Interface contacts:
Residue P244 in the second protein contacts residue G25 in the first protein (closest heavy-atom distance 4.3 Å).
Residue V226 in the second protein interacts with residue W24 in the first protein (closest heavy-atom distance 4.3 Å).
Residue G243 in the second protein is in contact with residue G25 in the first protein (closest heavy-atom distance 3.6 Å).
Residue K107 in the second protein contacts residue Y78 in the first protein (closest heavy-atom distance 4.8 Å).
Residue A238 in the second protein is in contact with residue Q23 in the first protein (closest heavy-atom distance 4.4 Å).
Residue D245 in the second protein contacts residue P31 in the first protein (closest heavy-atom distance 3.7 Å).
Residue H225 in the second protein contacts residue A28 in the first protein (closest heavy-atom distance 4.5 Å).
Residue F189 in the second protein interacts with residue W24 in the first protein (closest heavy-atom distance 4.8 Å).
Residue Q108 in the second protein contacts residue D82 in the first protein (closest heavy-atom distance 3.1 Å).
Residue Y196 in the second protein is in contact with residue G25 in the first protein (closest heavy-atom distance 4.7 Å).
Residue K229 in the second protein contacts residue P31 in the first protein (closest heavy-atom distance 3.9 Å).
Residue T112 in the second protein contacts residue Y78 in the first protein (closest heavy-atom distance 3.8 Å).
Residue R118 in the second protein is in contact with residue D74 in the first protein (closest heavy-atom distance 3.5 Å).
Residue F251 in the second protein is in contact with residue M32 in the first protein (closest heavy-atom distance 3.6 Å).
Residue A232 in the second protein contacts residue P31 in the first protein (closest heavy-atom distance 3.9 Å).
Residue D240 in the second protein is in contact with residue Q23 in the first protein (closest heavy-atom distance 3.5 Å).
Residue R242 in the second protein is in contact with residue G25 in the first protein (closest heavy-atom distance 3.6 Å).
Residue V226 in the second protein is in contact with residue L27 in the first protein (closest heavy-atom distance 3.9 Å).
Residue K229 in the second protein is in contact with residue S26 in the first protein (closest heavy-atom distance 3.4 Å).
Residue D245 in the second protein interacts with residue V33 in the first protein (closest heavy-atom distance 3.1 Å).
Residue R236 in the second protein contacts residue V33 in the first protein (closest heavy-atom distance 3.3 Å).
Residue H225 in the second protein contacts residue E29 in the first protein (closest heavy-atom distance 3.0 Å).
Residue R231 in the second protein interacts with residue D61 in the first protein (closest heavy-atom distance 3.8 Å).
Residue E192 in the second protein contacts residue W24 in the first protein (closest heavy-atom distance 3.7 Å).
Residue E192 in the second protein interacts with residue L22 in the first protein (closest heavy-atom distance 3.1 Å).
Residue Y196 in the second protein is in contact with residue W24 in the first protein (closest heavy-atom distance 3.5 Å).
Residue Q200 in the second protein contacts residue L27 in the first protein (closest heavy-atom distance 3.3 Å).
Residue F251 in the second protein interacts with residue V36 in the first protein (closest heavy-atom distance 3.6 Å).
Residue F251 in the second protein contacts residue V33 in the first protein (closest heavy-atom distance 3.4 Å).
Residue D245 in the second protein contacts residue R35 in the first protein (closest heavy-atom distance 4.5 Å).
Residue L115 in the second protein is in contact with residue T75 in the first protein (closest heavy-atom distance 4.6 Å).
Residue K234 in the second protein interacts with residue D61 in the first protein (closest heavy-atom distance 2.3 Å).
Residue P244 in the second protein interacts with residue Q23 in the first protein (closest heavy-atom distance 4.0 Å).
Residue N247 in the second protein interacts with residue M32 in the first protein (closest heavy-atom distance 3.9 Å).
Residue G243 in the second protein is in contact with residue W24 in the first protein (closest heavy-atom distance 4.1 Å).
Residue K229 in the second protein is in contact with residue G25 in the first protein (closest heavy-atom distance 4.4 Å).
Residue R228 in the second protein is in contact with residue P31 in the first protein (closest heavy-atom distance 3.7 Å).
Residue V241 in the second protein contacts residue Q23 in the first protein (closest heavy-atom distance 3.9 Å).
Residue L115 in the second protein contacts residue D74 in the first protein (closest heavy-atom distance 4.0 Å).
Residue D245 in the second protein interacts with residue M32 in the first protein (closest heavy-atom distance 3.2 Å).
Residue L193 in the second protein interacts with residue W24 in the first protein (closest heavy-atom distance 3.5 Å).
Residue K229 in the second protein interacts with residue R30 in the first protein (closest heavy-atom distance 4.6 Å).
Residue K229 in the second protein contacts residue W24 in the first protein (closest heavy-atom distance 2.5 Å).
Residue R242 in the second protein interacts with residue S26 in the first protein (closest heavy-atom distance 4.6 Å).
Residue G246 in the second protein is in contact with residue M32 in the first protein (closest heavy-atom distance 3.9 Å).
Residue V248 in the second protein interacts with residue M32 in the first protein (closest heavy-atom distance 3.5 Å).
Residue G243 in the second protein is in contact with residue Q23 in the first protein (closest heavy-atom distance 4.6 Å).
Residue E111 in the second protein interacts with residue Y78 in the first protein (closest heavy-atom distance 2.8 Å).
Residue R231 in the second protein is in contact with residue K62 in the first protein (closest heavy-atom distance 3.9 Å).
Residue H225 in the second protein interacts with residue R30 in the first protein (closest heavy-atom distance 4.0 Å).
Residue Q108 in the second protein is in contact with residue Y78 in the first protein (closest heavy-atom distance 3.3 Å).
Residue H225 in the second protein is in contact with residue L27 in the first protein (closest heavy-atom distance 2.6 Å).
Residue L115 in the second protein contacts residue Y78 in the first protein (closest heavy-atom distance 4.0 Å).
Residue Y196 in the second protein is in contact with residue L27 in the first protein (closest heavy-atom distance 4.1 Å).
Residue K229 in the second protein contacts residue E29 in the first protein (closest heavy-atom distance 3.9 Å).
Residue V241 in the second protein interacts with residue G25 in the first protein (closest heavy-atom distance 3.5 Å).
Residue P244 in the second protein contacts residue W24 in the first protein (closest heavy-atom distance 3.5 Å).
Residue K229 in the second protein contacts residue L27 in the first protein (closest heavy-atom distance 4.6 Å).
Residue R228 in the second protein contacts residue R30 in the first protein (closest heavy-atom distance 4.3 Å).
Residue E204 in the second protein is in contact with residue L27 in the first protein (closest heavy-atom distance 4.4 Å).

The following describes two proteins that form a bound complex.

Sequence of the second protein:
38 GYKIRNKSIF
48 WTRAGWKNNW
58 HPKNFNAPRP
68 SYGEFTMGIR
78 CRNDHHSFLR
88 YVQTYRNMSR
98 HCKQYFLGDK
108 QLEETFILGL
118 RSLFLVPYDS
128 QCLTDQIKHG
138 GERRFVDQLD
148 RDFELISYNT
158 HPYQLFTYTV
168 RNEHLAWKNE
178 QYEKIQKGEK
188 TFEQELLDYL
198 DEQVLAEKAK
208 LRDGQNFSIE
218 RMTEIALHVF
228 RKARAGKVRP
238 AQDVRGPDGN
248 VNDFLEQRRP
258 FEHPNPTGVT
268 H

Sequence of the first protein:
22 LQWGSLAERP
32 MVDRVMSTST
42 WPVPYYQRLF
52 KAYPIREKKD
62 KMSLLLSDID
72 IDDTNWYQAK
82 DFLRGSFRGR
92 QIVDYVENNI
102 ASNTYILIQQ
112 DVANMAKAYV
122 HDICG